Sequence of chain A:
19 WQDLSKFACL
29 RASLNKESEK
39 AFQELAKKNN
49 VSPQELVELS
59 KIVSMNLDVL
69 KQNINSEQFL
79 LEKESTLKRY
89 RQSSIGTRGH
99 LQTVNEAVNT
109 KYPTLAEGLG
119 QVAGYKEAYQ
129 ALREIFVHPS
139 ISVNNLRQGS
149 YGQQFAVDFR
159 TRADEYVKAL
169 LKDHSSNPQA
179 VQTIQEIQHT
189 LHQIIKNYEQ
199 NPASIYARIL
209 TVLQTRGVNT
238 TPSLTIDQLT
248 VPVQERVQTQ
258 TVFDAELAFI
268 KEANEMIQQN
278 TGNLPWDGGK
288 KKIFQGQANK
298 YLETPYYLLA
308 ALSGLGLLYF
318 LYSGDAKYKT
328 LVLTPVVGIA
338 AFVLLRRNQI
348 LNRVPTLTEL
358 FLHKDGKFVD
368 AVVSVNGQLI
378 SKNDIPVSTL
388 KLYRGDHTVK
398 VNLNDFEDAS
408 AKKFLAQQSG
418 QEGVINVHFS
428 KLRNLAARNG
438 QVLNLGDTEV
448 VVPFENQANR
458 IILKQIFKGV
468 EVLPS

Residue-level contacts at the interface:
Residue Y155 in chain B is in contact with residue Q251 in chain A (closest heavy-atom distance 4.0 Å).
Residue I152 in chain B interacts with residue D244 in chain A (closest heavy-atom distance 3.5 Å).
Residue L78 in chain B interacts with residue E269 in chain A (closest heavy-atom distance 4.3 Å).
Residue I152 in chain B contacts residue Q245 in chain A (closest heavy-atom distance 4.1 Å).
Residue F169 in chain B interacts with residue F266 in chain A (closest heavy-atom distance 3.4 Å).
Residue Y177 in chain B contacts residue E452 in chain A (closest heavy-atom distance 3.6 Å).
Residue L78 in chain B contacts residue E272 in chain A (closest heavy-atom distance 3.2 Å).
Residue R14 in chain B contacts residue T238 in chain A (closest heavy-atom distance 3.3 Å).
Residue R14 in chain B is in contact with residue L241 in chain A (closest heavy-atom distance 3.8 Å).
Residue N72 in chain B contacts residue N271 in chain A (closest heavy-atom distance 4.4 Å).
Residue I126 in chain B is in contact with residue T247 in chain A (closest heavy-atom distance 3.9 Å).
Residue Y131 in chain B interacts with residue V248 in chain A (closest heavy-atom distance 3.2 Å).
Residue I140 in chain B is in contact with residue V248 in chain A (closest heavy-atom distance 3.8 Å).
Residue F187 in chain B interacts with residue R435 in chain A (closest heavy-atom distance 3.3 Å).
Residue L78 in chain B contacts residue K268 in chain A (closest heavy-atom distance 3.8 Å).
Residue F156 in chain B is in contact with residue P249 in chain A (closest heavy-atom distance 4.3 Å).
Residue V77 in chain B is in contact with residue E272 in chain A (closest heavy-atom distance 3.7 Å).
Residue L170 in chain B interacts with residue F266 in chain A (closest heavy-atom distance 3.6 Å).
Residue T141 in chain B is in contact with residue V250 in chain A (closest heavy-atom distance 3.3 Å).
Residue Y155 in chain B interacts with residue V248 in chain A (closest heavy-atom distance 4.5 Å).
Residue Y142 in chain B interacts with residue Q251 in chain A (closest heavy-atom distance 3.4 Å).
Residue N143 in chain B is in contact with residue Q251 in chain A (closest heavy-atom distance 2.5 Å).
Residue L76 in chain B is in contact with residue N271 in chain A (closest heavy-atom distance 4.2 Å).
Residue R14 in chain B contacts residue P239 in chain A (closest heavy-atom distance 3.5 Å).
Residue I140 in chain B is in contact with residue P249 in chain A (closest heavy-atom distance 4.4 Å).
Residue N143 in chain B interacts with residue R253 in chain A (closest heavy-atom distance 2.6 Å).
Residue F156 in chain B contacts residue V248 in chain A (closest heavy-atom distance 4.6 Å).
Residue K180 in chain B is in contact with residue N296 in chain A (closest heavy-atom distance 3.7 Å).
Residue K166 in chain B interacts with residue E263 in chain A (closest heavy-atom distance 3.9 Å).
Residue N129 in chain B contacts residue L241 in chain A (closest heavy-atom distance 3.9 Å).
Residue Y131 in chain B interacts with residue L241 in chain A (closest heavy-atom distance 3.7 Å).
Residue L80 in chain B contacts residue M273 in chain A (closest heavy-atom distance 3.3 Å).
Residue I126 in chain B interacts with residue L246 in chain A (closest heavy-atom distance 4.2 Å).
Residue L138 in chain B is in contact with residue Q245 in chain A (closest heavy-atom distance 4.7 Å).
Residue L138 in chain B contacts residue L241 in chain A (closest heavy-atom distance 4.6 Å).
Residue N143 in chain B interacts with residue E252 in chain A (closest heavy-atom distance 4.2 Å).
Residue L76 in chain B interacts with residue E272 in chain A (closest heavy-atom distance 3.5 Å).
Residue N175 in chain B contacts residue E452 in chain A (closest heavy-atom distance 3.0 Å).
Residue F149 in chain B interacts with residue Q245 in chain A (closest heavy-atom distance 4.0 Å).
Residue L159 in chain B interacts with residue Q251 in chain A (closest heavy-atom distance 3.7 Å).
Residue T141 in chain B is in contact with residue Q251 in chain A (closest heavy-atom distance 4.0 Å).
Residue L159 in chain B is in contact with residue P249 in chain A (closest heavy-atom distance 4.1 Å).
Residue L80 in chain B is in contact with residue E272 in chain A (closest heavy-atom distance 3.5 Å).
Residue Y131 in chain B is in contact with residue Q245 in chain A (closest heavy-atom distance 2.5 Å).
Residue H130 in chain B interacts with residue E252 in chain A (closest heavy-atom distance 2.8 Å).
Residue I140 in chain B is in contact with residue V250 in chain A (closest heavy-atom distance 4.2 Å).
Residue L80 in chain B interacts with residue Q276 in chain A (closest heavy-atom distance 3.4 Å).
Residue Y155 in chain B interacts with residue P249 in chain A (closest heavy-atom distance 2.7 Å).
Residue L80 in chain B contacts residue E269 in chain A (closest heavy-atom distance 3.6 Å).
Residue K125 in chain B contacts residue T247 in chain A (closest heavy-atom distance 3.8 Å).
Residue Y155 in chain B interacts with residue V250 in chain A (closest heavy-atom distance 3.9 Å).
Residue F169 in chain B is in contact with residue A270 in chain A (closest heavy-atom distance 3.6 Å).
Residue Y177 in chain B contacts residue F451 in chain A (closest heavy-atom distance 4.3 Å).
Residue Y131 in chain B is in contact with residue L246 in chain A (closest heavy-atom distance 4.3 Å).
Residue H130 in chain B interacts with residue V250 in chain A (closest heavy-atom distance 3.6 Å).
Residue I126 in chain B interacts with residue I243 in chain A (closest heavy-atom distance 3.3 Å).
Residue T141 in chain B interacts with residue E252 in chain A (closest heavy-atom distance 4.4 Å).
Residue I15 in chain B interacts with residue T238 in chain A (closest heavy-atom distance 4.3 Å).
Residue I152 in chain B contacts residue V248 in chain A (closest heavy-atom distance 4.2 Å).
Residue F169 in chain B interacts with residue I274 in chain A (closest heavy-atom distance 4.6 Å).

The following describes two proteins that form a bound complex.

Sequence of chain B:
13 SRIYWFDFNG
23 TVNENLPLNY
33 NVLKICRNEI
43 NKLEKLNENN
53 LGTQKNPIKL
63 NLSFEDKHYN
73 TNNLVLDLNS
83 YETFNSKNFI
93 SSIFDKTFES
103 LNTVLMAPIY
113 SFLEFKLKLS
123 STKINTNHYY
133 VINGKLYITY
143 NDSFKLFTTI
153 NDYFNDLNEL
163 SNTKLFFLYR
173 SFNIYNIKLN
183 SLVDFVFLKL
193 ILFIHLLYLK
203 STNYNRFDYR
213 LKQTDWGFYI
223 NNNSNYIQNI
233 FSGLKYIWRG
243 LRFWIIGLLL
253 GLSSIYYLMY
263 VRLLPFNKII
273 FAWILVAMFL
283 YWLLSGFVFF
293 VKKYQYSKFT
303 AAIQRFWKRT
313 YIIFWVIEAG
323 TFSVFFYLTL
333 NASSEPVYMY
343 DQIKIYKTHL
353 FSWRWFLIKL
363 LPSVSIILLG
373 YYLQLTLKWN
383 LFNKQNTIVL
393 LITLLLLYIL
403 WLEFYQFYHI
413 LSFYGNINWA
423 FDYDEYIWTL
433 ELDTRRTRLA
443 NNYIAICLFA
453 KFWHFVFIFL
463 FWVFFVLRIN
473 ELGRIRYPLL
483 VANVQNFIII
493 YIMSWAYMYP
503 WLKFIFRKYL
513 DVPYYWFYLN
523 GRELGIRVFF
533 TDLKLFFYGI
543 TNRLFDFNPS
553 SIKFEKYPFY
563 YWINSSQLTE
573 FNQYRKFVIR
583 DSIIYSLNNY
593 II